Sequence of the second protein:
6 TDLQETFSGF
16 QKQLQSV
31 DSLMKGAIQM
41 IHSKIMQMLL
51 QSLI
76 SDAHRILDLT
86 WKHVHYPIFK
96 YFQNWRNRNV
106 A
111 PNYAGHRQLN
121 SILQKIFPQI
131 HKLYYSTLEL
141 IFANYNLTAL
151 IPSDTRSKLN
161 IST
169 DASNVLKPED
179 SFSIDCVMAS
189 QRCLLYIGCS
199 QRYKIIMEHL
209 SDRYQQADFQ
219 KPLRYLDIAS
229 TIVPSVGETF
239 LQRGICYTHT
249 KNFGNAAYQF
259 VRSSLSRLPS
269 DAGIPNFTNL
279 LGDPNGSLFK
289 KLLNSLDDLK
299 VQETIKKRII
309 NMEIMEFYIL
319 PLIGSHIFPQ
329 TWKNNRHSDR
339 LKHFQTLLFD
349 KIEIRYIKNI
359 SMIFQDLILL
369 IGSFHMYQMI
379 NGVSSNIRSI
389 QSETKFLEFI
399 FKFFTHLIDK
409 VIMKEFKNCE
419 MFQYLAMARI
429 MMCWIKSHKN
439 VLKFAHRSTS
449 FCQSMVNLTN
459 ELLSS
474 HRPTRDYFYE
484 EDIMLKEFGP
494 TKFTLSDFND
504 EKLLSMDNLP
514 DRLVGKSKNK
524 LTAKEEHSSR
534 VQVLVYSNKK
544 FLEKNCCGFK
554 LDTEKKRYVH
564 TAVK

Sequence of the first protein:
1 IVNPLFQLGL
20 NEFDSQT

Interface contacts:
Residue T497 in the second protein interacts with residue L8 in the first protein (closest heavy-atom distance 4.4 Å).
Residue K437 in the second protein contacts residue N20 in the first protein (closest heavy-atom distance 4.0 Å).
Residue K547 in the second protein is in contact with residue F22 in the first protein (closest heavy-atom distance 4.2 Å).
Residue L512 in the second protein interacts with residue L8 in the first protein (closest heavy-atom distance 4.7 Å).
Residue E490 in the second protein interacts with residue Q7 in the first protein (closest heavy-atom distance 4.5 Å).
Residue T497 in the second protein interacts with residue F6 in the first protein (closest heavy-atom distance 4.0 Å).
Residue L150 in the second protein is in contact with residue L5 in the first protein (closest heavy-atom distance 3.7 Å).
Residue R265 in the second protein is in contact with residue V2 in the first protein (closest heavy-atom distance 4.3 Å).
Residue F544 in the second protein is in contact with residue F22 in the first protein (closest heavy-atom distance 3.6 Å).
Residue K543 in the second protein is in contact with residue F22 in the first protein (closest heavy-atom distance 3.7 Å).
Residue V231 in the second protein contacts residue P4 in the first protein (closest heavy-atom distance 3.4 Å).
Residue R265 in the second protein interacts with residue P4 in the first protein (closest heavy-atom distance 3.3 Å).
Residue S540 in the second protein interacts with residue F22 in the first protein (closest heavy-atom distance 4.0 Å).
Residue L516 in the second protein contacts residue F6 in the first protein (closest heavy-atom distance 3.8 Å).
Residue K441 in the second protein is in contact with residue S24 in the first protein (closest heavy-atom distance 4.0 Å).
Residue M430 in the second protein contacts residue F22 in the first protein (closest heavy-atom distance 3.6 Å).
Residue L266 in the second protein is in contact with residue P4 in the first protein (closest heavy-atom distance 3.6 Å).
Residue R445 in the second protein is in contact with residue S24 in the first protein (closest heavy-atom distance 4.5 Å).
Residue R265 in the second protein interacts with residue N3 in the first protein (closest heavy-atom distance 2.7 Å).
Residue L440 in the second protein interacts with residue S24 in the first protein (closest heavy-atom distance 3.8 Å).
Residue L516 in the second protein contacts residue L8 in the first protein (closest heavy-atom distance 4.3 Å).
Residue R265 in the second protein interacts with residue F6 in the first protein (closest heavy-atom distance 4.2 Å).
Residue V185 in the second protein is in contact with residue L5 in the first protein (closest heavy-atom distance 3.7 Å).
Residue K547 in the second protein contacts residue D23 in the first protein (closest heavy-atom distance 2.6 Å).
Residue R265 in the second protein interacts with residue L5 in the first protein (closest heavy-atom distance 2.8 Å).
Residue R265 in the second protein is in contact with residue Q7 in the first protein (closest heavy-atom distance 4.2 Å).
Residue K434 in the second protein interacts with residue E21 in the first protein (closest heavy-atom distance 3.2 Å).
Residue K434 in the second protein contacts residue N20 in the first protein (closest heavy-atom distance 3.1 Å).
Residue E546 in the second protein is in contact with residue D23 in the first protein (closest heavy-atom distance 4.4 Å).
Residue S435 in the second protein interacts with residue N20 in the first protein (closest heavy-atom distance 4.7 Å).
Residue V231 in the second protein contacts residue L5 in the first protein (closest heavy-atom distance 4.0 Å).
Residue E490 in the second protein contacts residue L5 in the first protein (closest heavy-atom distance 3.8 Å).
Residue L440 in the second protein contacts residue D23 in the first protein (closest heavy-atom distance 3.5 Å).
Residue L440 in the second protein is in contact with residue F22 in the first protein (closest heavy-atom distance 3.5 Å).
Residue I182 in the second protein interacts with residue L5 in the first protein (closest heavy-atom distance 4.1 Å).
Residue R475 in the second protein contacts residue E21 in the first protein (closest heavy-atom distance 3.0 Å).
Residue L507 in the second protein interacts with residue L8 in the first protein (closest heavy-atom distance 4.2 Å).
Residue H444 in the second protein interacts with residue F22 in the first protein (closest heavy-atom distance 3.4 Å).
Residue I433 in the second protein is in contact with residue F22 in the first protein (closest heavy-atom distance 4.5 Å).
Residue K434 in the second protein is in contact with residue F22 in the first protein (closest heavy-atom distance 3.5 Å).
Residue F496 in the second protein is in contact with residue F6 in the first protein (closest heavy-atom distance 3.3 Å).
Residue S233 in the second protein interacts with residue P4 in the first protein (closest heavy-atom distance 2.8 Å).
Residue L506 in the second protein is in contact with residue L8 in the first protein (closest heavy-atom distance 3.5 Å).
Residue D503 in the second protein interacts with residue L8 in the first protein (closest heavy-atom distance 3.6 Å).
Residue F481 in the second protein is in contact with residue L8 in the first protein (closest heavy-atom distance 3.6 Å).
Residue M186 in the second protein interacts with residue L5 in the first protein (closest heavy-atom distance 4.3 Å).
Residue E490 in the second protein interacts with residue P4 in the first protein (closest heavy-atom distance 4.0 Å).
Residue F481 in the second protein interacts with residue F6 in the first protein (closest heavy-atom distance 3.8 Å).
Residue E490 in the second protein contacts residue F6 in the first protein (closest heavy-atom distance 3.3 Å).
Residue Y539 in the second protein contacts residue E21 in the first protein (closest heavy-atom distance 4.6 Å).
Residue I182 in the second protein is in contact with residue P4 in the first protein (closest heavy-atom distance 3.7 Å).
Residue K437 in the second protein contacts residue D23 in the first protein (closest heavy-atom distance 2.4 Å).
Residue P232 in the second protein interacts with residue F6 in the first protein (closest heavy-atom distance 4.5 Å).
Residue M186 in the second protein contacts residue P4 in the first protein (closest heavy-atom distance 3.6 Å).
Residue H444 in the second protein is in contact with residue S24 in the first protein (closest heavy-atom distance 3.8 Å).
Residue K543 in the second protein interacts with residue E21 in the first protein (closest heavy-atom distance 4.4 Å).
Residue K489 in the second protein contacts residue F6 in the first protein (closest heavy-atom distance 3.7 Å).
Residue I230 in the second protein contacts residue L5 in the first protein (closest heavy-atom distance 4.6 Å).
Residue K437 in the second protein contacts residue S24 in the first protein (closest heavy-atom distance 4.2 Å).
Residue I182 in the second protein contacts residue N3 in the first protein (closest heavy-atom distance 3.2 Å).

These two protein chains interact to form a complex.